Residue-level contacts at the interface:
Residue I160 in the second protein contacts residue T18 in the first protein (closest heavy-atom distance 4.2 Å).
Residue T164 in the second protein contacts residue P119 in the first protein (closest heavy-atom distance 4.0 Å).
Residue P162 in the second protein contacts residue Y118 in the first protein (closest heavy-atom distance 3.5 Å).
Residue A179 in the second protein interacts with residue I46 in the first protein (closest heavy-atom distance 3.7 Å).
Residue P157 in the second protein interacts with residue A15 in the first protein (closest heavy-atom distance 3.3 Å).
Residue I160 in the second protein interacts with residue I41 in the first protein (closest heavy-atom distance 3.8 Å).
Residue V152 in the second protein interacts with residue L30 in the first protein (closest heavy-atom distance 4.1 Å).
Residue I165 in the second protein contacts residue V117 in the first protein (closest heavy-atom distance 3.8 Å).
Residue V152 in the second protein interacts with residue S23 in the first protein (closest heavy-atom distance 2.9 Å).
Residue F182 in the second protein contacts residue I46 in the first protein (closest heavy-atom distance 3.9 Å).
Residue I138 in the second protein interacts with residue I134 in the first protein (closest heavy-atom distance 3.9 Å).
Residue R134 in the second protein is in contact with residue K137 in the first protein (closest heavy-atom distance 3.1 Å).
Residue I147 in the second protein interacts with residue L30 in the first protein (closest heavy-atom distance 3.9 Å).
Residue E142 in the second protein is in contact with residue L106 in the first protein (closest heavy-atom distance 4.3 Å).
Residue E142 in the second protein interacts with residue L131 in the first protein (closest heavy-atom distance 4.0 Å).
Residue I155 in the second protein interacts with residue V22 in the first protein (closest heavy-atom distance 4.3 Å).
Residue Q141 in the second protein contacts residue I134 in the first protein (closest heavy-atom distance 3.4 Å).
Residue V152 in the second protein interacts with residue Q27 in the first protein (closest heavy-atom distance 4.2 Å).
Residue N137 in the second protein interacts with residue I134 in the first protein (closest heavy-atom distance 3.7 Å).
Residue D158 in the second protein interacts with residue L122 in the first protein (closest heavy-atom distance 4.3 Å).
Residue R134 in the second protein interacts with residue D103 in the first protein (closest heavy-atom distance 4.1 Å).
Residue W146 in the second protein is in contact with residue R37 in the first protein (closest heavy-atom distance 2.4 Å).
Residue N153 in the second protein is in contact with residue S23 in the first protein (closest heavy-atom distance 3.6 Å).
Residue H145 in the second protein contacts residue Y127 in the first protein (closest heavy-atom distance 4.0 Å).
Residue Y172 in the second protein contacts residue D44 in the first protein (closest heavy-atom distance 3.8 Å).
Residue T164 in the second protein interacts with residue V117 in the first protein (closest heavy-atom distance 2.4 Å).
Residue M139 in the second protein contacts residue Y101 in the first protein (closest heavy-atom distance 3.4 Å).
Residue Q141 in the second protein contacts residue Q130 in the first protein (closest heavy-atom distance 3.0 Å).
Residue I147 in the second protein contacts residue V36 in the first protein (closest heavy-atom distance 3.5 Å).
Residue T164 in the second protein is in contact with residue Y118 in the first protein (closest heavy-atom distance 4.1 Å).
Residue W146 in the second protein interacts with residue Y101 in the first protein (closest heavy-atom distance 3.3 Å).
Residue Q141 in the second protein is in contact with residue Y127 in the first protein (closest heavy-atom distance 2.7 Å).
Residue L175 in the second protein interacts with residue D44 in the first protein (closest heavy-atom distance 4.2 Å).
Residue I155 in the second protein contacts residue T19 in the first protein (closest heavy-atom distance 4.2 Å).
Residue H145 in the second protein is in contact with residue N38 in the first protein (closest heavy-atom distance 4.2 Å).
Residue N148 in the second protein interacts with residue L30 in the first protein (closest heavy-atom distance 3.2 Å).
Residue M139 in the second protein is in contact with residue R37 in the first protein (closest heavy-atom distance 4.0 Å).
Residue Q178 in the second protein interacts with residue I46 in the first protein (closest heavy-atom distance 3.8 Å).
Residue M161 in the second protein contacts residue A15 in the first protein (closest heavy-atom distance 4.3 Å).
Residue P162 in the second protein interacts with residue P119 in the first protein (closest heavy-atom distance 4.3 Å).
Residue F182 in the second protein is in contact with residue L47 in the first protein (closest heavy-atom distance 3.8 Å).
Residue W146 in the second protein is in contact with residue V36 in the first protein (closest heavy-atom distance 3.2 Å).
Residue E183 in the second protein is in contact with residue L60 in the first protein (closest heavy-atom distance 3.5 Å).
Residue R144 in the second protein interacts with residue Y127 in the first protein (closest heavy-atom distance 3.4 Å).
Residue R134 in the second protein is in contact with residue K136 in the first protein (closest heavy-atom distance 4.3 Å).
Residue E142 in the second protein contacts residue Y127 in the first protein (closest heavy-atom distance 3.4 Å).
Residue W146 in the second protein interacts with residue N38 in the first protein (closest heavy-atom distance 4.3 Å).
Residue R134 in the second protein contacts residue I134 in the first protein (closest heavy-atom distance 3.9 Å).
Residue M190 in the second protein contacts residue I46 in the first protein (closest heavy-atom distance 3.7 Å).
Residue M161 in the second protein contacts residue R63 in the first protein (closest heavy-atom distance 3.6 Å).
Residue F182 in the second protein interacts with residue L60 in the first protein (closest heavy-atom distance 4.0 Å).
Residue Y171 in the second protein interacts with residue D44 in the first protein (closest heavy-atom distance 4.0 Å).
Residue I155 in the second protein contacts residue S23 in the first protein (closest heavy-atom distance 4.0 Å).
Residue Q141 in the second protein contacts residue L131 in the first protein (closest heavy-atom distance 3.5 Å).
Residue E142 in the second protein contacts residue Y101 in the first protein (closest heavy-atom distance 3.1 Å).
Residue D158 in the second protein is in contact with residue Y121 in the first protein (closest heavy-atom distance 2.4 Å).
Residue I160 in the second protein contacts residue T19 in the first protein (closest heavy-atom distance 3.8 Å).
Residue P157 in the second protein contacts residue T19 in the first protein (closest heavy-atom distance 4.0 Å).
Residue A179 in the second protein interacts with residue V61 in the first protein (closest heavy-atom distance 4.1 Å).
Residue Q149 in the second protein interacts with residue L30 in the first protein (closest heavy-atom distance 3.9 Å).

Sequence of the second protein:
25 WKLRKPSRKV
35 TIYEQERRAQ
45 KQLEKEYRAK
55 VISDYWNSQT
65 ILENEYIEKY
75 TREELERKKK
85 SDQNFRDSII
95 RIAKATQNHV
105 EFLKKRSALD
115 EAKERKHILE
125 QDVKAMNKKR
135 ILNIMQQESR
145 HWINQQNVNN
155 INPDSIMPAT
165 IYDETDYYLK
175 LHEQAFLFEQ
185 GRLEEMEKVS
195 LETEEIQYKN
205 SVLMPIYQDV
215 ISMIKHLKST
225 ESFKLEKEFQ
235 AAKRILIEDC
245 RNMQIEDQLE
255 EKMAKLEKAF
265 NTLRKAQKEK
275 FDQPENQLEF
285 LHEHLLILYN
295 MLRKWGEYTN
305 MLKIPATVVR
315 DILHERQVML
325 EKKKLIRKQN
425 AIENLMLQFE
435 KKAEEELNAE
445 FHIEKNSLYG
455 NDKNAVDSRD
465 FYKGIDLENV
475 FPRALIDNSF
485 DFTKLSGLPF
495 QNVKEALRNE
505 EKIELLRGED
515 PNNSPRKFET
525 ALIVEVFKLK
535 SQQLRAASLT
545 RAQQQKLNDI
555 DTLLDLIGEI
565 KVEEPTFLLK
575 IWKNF

These two protein chains interact to form a complex.

Sequence of the first protein:
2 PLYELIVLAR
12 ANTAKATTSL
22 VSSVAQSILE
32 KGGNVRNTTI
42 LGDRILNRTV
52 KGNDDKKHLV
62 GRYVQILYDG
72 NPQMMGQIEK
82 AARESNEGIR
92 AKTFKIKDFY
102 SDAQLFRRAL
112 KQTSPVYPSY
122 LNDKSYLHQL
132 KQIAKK